Residue-level contacts at the interface:
Residue E187 in protein 2 is in contact with residue E163 in protein 1 (closest heavy-atom distance 3.4 Å).
Residue G188 in protein 2 contacts residue E163 in protein 1 (closest heavy-atom distance 3.9 Å).
Residue G188 in protein 2 is in contact with residue K167 in protein 1 (closest heavy-atom distance 4.1 Å).
Residue L185 in protein 2 is in contact with residue D160 in protein 1 (closest heavy-atom distance 4.1 Å).
Residue G188 in protein 2 is in contact with residue I164 in protein 1 (closest heavy-atom distance 4.2 Å).
Residue L185 in protein 2 contacts residue I164 in protein 1 (closest heavy-atom distance 3.8 Å).
Residue E187 in protein 2 interacts with residue D160 in protein 1 (closest heavy-atom distance 3.0 Å).
Residue G188 in protein 2 contacts residue D160 in protein 1 (closest heavy-atom distance 4.5 Å).
Residue F183 in protein 2 is in contact with residue E127 in protein 1 (closest heavy-atom distance 4.9 Å).
Residue L185 in protein 2 interacts with residue E127 in protein 1 (closest heavy-atom distance 3.8 Å).
Residue L185 in protein 2 is in contact with residue L126 in protein 1 (closest heavy-atom distance 3.3 Å).
Residue I186 in protein 2 contacts residue D160 in protein 1 (closest heavy-atom distance 3.8 Å).
Residue L185 in protein 2 interacts with residue E130 in protein 1 (closest heavy-atom distance 3.1 Å).

Sequence of protein 1:
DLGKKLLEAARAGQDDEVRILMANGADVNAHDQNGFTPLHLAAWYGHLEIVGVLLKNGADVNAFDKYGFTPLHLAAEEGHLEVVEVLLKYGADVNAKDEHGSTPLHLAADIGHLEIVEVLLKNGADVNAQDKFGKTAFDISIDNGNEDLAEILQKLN

These two protein chains interact to form a complex.

Sequence of protein 2:
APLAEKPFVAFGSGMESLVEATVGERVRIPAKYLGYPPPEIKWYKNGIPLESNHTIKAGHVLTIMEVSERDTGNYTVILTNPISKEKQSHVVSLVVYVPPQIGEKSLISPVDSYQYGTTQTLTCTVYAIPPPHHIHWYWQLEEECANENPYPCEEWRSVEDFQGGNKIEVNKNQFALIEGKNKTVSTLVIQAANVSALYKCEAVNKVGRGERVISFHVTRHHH